Sequence of the second protein:
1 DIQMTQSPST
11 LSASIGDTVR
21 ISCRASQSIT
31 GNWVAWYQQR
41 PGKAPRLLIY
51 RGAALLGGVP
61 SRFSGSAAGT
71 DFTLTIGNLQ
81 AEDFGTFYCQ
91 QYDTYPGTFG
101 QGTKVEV

Contacts between the two chains:
Residue Y127 in the first protein contacts residue T30 in the second protein (closest heavy-atom distance 3.1 Å).
Residue S102 in the first protein interacts with residue T30 in the second protein (closest heavy-atom distance 4.8 Å).
Residue W99 in the first protein is in contact with residue T30 in the second protein (closest heavy-atom distance 3.0 Å).
Residue E123 in the first protein interacts with residue R51 in the second protein (closest heavy-atom distance 2.1 Å).
Residue S102 in the first protein is in contact with residue I29 in the second protein (closest heavy-atom distance 4.3 Å).
Residue Y127 in the first protein contacts residue R51 in the second protein (closest heavy-atom distance 2.1 Å).
Residue S104 in the first protein interacts with residue T30 in the second protein (closest heavy-atom distance 5.0 Å).
Residue E123 in the first protein interacts with residue W33 in the second protein (closest heavy-atom distance 3.0 Å).
Residue S102 in the first protein is in contact with residue S28 in the second protein (closest heavy-atom distance 3.3 Å).
Residue N105 in the first protein interacts with residue I29 in the second protein (closest heavy-atom distance 4.0 Å).
Residue S102 in the first protein contacts residue A67 in the second protein (closest heavy-atom distance 4.8 Å).
Residue Y127 in the first protein interacts with residue W33 in the second protein (closest heavy-atom distance 4.2 Å).
Residue N105 in the first protein interacts with residue Q27 in the second protein (closest heavy-atom distance 4.3 Å).
Residue W103 in the first protein interacts with residue S28 in the second protein (closest heavy-atom distance 4.9 Å).
Residue W120 in the first protein interacts with residue D93 in the second protein (closest heavy-atom distance 2.9 Å).
Residue S101 in the first protein interacts with residue S28 in the second protein (closest heavy-atom distance 3.1 Å).
Residue S101 in the first protein interacts with residue G69 in the second protein (closest heavy-atom distance 4.4 Å).
Residue Y127 in the first protein is in contact with residue G31 in the second protein (closest heavy-atom distance 3.0 Å).
Residue Q119 in the first protein contacts residue W33 in the second protein (closest heavy-atom distance 4.6 Å).
Residue W103 in the first protein contacts residue G31 in the second protein (closest heavy-atom distance 4.8 Å).
Residue S104 in the first protein contacts residue S28 in the second protein (closest heavy-atom distance 4.5 Å).
Residue S102 in the first protein contacts residue G69 in the second protein (closest heavy-atom distance 3.9 Å).
Residue W103 in the first protein contacts residue T30 in the second protein (closest heavy-atom distance 2.9 Å).
Residue N105 in the first protein interacts with residue T30 in the second protein (closest heavy-atom distance 4.6 Å).
Residue W120 in the first protein is in contact with residue W33 in the second protein (closest heavy-atom distance 3.1 Å).
Residue N105 in the first protein contacts residue S28 in the second protein (closest heavy-atom distance 2.5 Å).
Residue Y127 in the first protein contacts residue N32 in the second protein (closest heavy-atom distance 4.9 Å).

The following describes two proteins that form a bound complex.

Sequence of the first protein:
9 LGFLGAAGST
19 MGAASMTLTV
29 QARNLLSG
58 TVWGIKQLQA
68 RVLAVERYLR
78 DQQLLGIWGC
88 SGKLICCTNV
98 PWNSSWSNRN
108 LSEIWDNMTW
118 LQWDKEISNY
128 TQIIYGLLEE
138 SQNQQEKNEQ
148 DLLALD